Sequence of the first protein:
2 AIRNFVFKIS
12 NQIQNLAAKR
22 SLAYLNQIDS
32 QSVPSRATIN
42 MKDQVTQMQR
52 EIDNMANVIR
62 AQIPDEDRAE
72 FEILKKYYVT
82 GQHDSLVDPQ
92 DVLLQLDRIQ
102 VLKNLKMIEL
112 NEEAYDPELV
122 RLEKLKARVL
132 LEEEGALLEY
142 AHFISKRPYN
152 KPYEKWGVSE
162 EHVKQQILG

Residue-level contacts at the interface:
Residue L218 in the second protein contacts residue S160 in the first protein (closest heavy-atom distance 4.3 Å).
Residue S217 in the second protein interacts with residue E161 in the first protein (closest heavy-atom distance 4.2 Å).
Residue S217 in the second protein contacts residue S160 in the first protein (closest heavy-atom distance 3.2 Å).
Residue N304 in the second protein contacts residue V159 in the first protein (closest heavy-atom distance 4.9 Å).
Residue Y214 in the second protein is in contact with residue E161 in the first protein (closest heavy-atom distance 4.9 Å).

Sequence of the second protein:
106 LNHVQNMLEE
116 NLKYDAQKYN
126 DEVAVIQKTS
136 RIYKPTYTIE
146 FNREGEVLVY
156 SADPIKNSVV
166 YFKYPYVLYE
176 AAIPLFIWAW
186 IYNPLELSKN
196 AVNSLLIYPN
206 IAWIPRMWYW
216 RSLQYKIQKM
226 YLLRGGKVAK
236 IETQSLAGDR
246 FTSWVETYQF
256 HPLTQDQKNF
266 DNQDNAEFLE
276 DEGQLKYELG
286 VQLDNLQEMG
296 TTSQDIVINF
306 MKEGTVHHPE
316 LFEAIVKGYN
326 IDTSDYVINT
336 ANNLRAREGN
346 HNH

These two protein chains interact to form a complex.